Sequence of protein 2:
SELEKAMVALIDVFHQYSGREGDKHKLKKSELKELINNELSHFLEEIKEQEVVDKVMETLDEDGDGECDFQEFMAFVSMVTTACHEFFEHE

Sequence of protein 1:
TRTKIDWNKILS

The following describes two proteins that form a bound complex.

Interface contacts:
Residue A84 in protein 2 interacts with residue I10 in protein 1 (closest heavy-atom distance 3.6 Å).
Residue E47 in protein 2 interacts with residue K4 in protein 1 (closest heavy-atom distance 3.6 Å).
Residue E87 in protein 2 contacts residue K9 in protein 1 (closest heavy-atom distance 3.5 Å).
Residue L45 in protein 2 interacts with residue W7 in protein 1 (closest heavy-atom distance 4.7 Å).
Residue M80 in protein 2 is in contact with residue W7 in protein 1 (closest heavy-atom distance 5.0 Å).
Residue E46 in protein 2 contacts residue K4 in protein 1 (closest heavy-atom distance 4.6 Å).
Residue L45 in protein 2 contacts residue I5 in protein 1 (closest heavy-atom distance 4.0 Å).
Residue V53 in protein 2 is in contact with residue W7 in protein 1 (closest heavy-atom distance 3.4 Å).
Residue H43 in protein 2 is in contact with residue R2 in protein 1 (closest heavy-atom distance 5.0 Å).
Residue V57 in protein 2 is in contact with residue L11 in protein 1 (closest heavy-atom distance 3.7 Å).
Residue F44 in protein 2 is in contact with residue K4 in protein 1 (closest heavy-atom distance 4.8 Å).
Residue T60 in protein 2 contacts residue L11 in protein 1 (closest heavy-atom distance 4.5 Å).
Residue F77 in protein 2 contacts residue W7 in protein 1 (closest heavy-atom distance 4.0 Å).
Residue E46 in protein 2 contacts residue I10 in protein 1 (closest heavy-atom distance 3.3 Å).
Residue E46 in protein 2 is in contact with residue W7 in protein 1 (closest heavy-atom distance 3.3 Å).
Residue V53 in protein 2 is in contact with residue L11 in protein 1 (closest heavy-atom distance 4.3 Å).
Residue F44 in protein 2 is in contact with residue R2 in protein 1 (closest heavy-atom distance 4.0 Å).
Residue I37 in protein 2 is in contact with residue W7 in protein 1 (closest heavy-atom distance 4.0 Å).
Residue H43 in protein 2 is in contact with residue K4 in protein 1 (closest heavy-atom distance 4.0 Å).
Residue F88 in protein 2 contacts residue T3 in protein 1 (closest heavy-atom distance 3.9 Å).
Residue F88 in protein 2 is in contact with residue I5 in protein 1 (closest heavy-atom distance 3.9 Å).
Residue L45 in protein 2 is in contact with residue K4 in protein 1 (closest heavy-atom distance 3.4 Å).
Residue M80 in protein 2 contacts residue I10 in protein 1 (closest heavy-atom distance 3.3 Å).
Residue E47 in protein 2 interacts with residue W7 in protein 1 (closest heavy-atom distance 3.4 Å).
Residue V57 in protein 2 interacts with residue W7 in protein 1 (closest heavy-atom distance 3.4 Å).
Residue I48 in protein 2 is in contact with residue W7 in protein 1 (closest heavy-atom distance 3.5 Å).
Residue A84 in protein 2 interacts with residue I5 in protein 1 (closest heavy-atom distance 4.8 Å).
Residue K56 in protein 2 interacts with residue L11 in protein 1 (closest heavy-atom distance 3.7 Å).